Sequence of the second protein:
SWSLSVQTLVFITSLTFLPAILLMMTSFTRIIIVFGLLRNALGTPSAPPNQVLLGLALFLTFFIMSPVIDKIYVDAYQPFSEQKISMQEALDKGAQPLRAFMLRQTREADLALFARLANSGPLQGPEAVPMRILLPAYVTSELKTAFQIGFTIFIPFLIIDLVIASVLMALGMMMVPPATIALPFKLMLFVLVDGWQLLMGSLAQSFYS

Interface contacts:
Residue E118 in the second protein is in contact with residue L5 in the first protein (closest heavy-atom distance 2.3 Å).
Residue T44 in the second protein contacts residue V133 in the first protein (closest heavy-atom distance 3.3 Å).
Residue L40 in the second protein contacts residue L5 in the first protein (closest heavy-atom distance 4.0 Å).
Residue S39 in the second protein is in contact with residue A8 in the first protein (closest heavy-atom distance 4.5 Å).
Residue L40 in the second protein interacts with residue V133 in the first protein (closest heavy-atom distance 4.9 Å).
Residue Q43 in the second protein interacts with residue V133 in the first protein (closest heavy-atom distance 4.3 Å).
Residue F116 in the second protein contacts residue L5 in the first protein (closest heavy-atom distance 4.7 Å).
Residue T44 in the second protein interacts with residue M130 in the first protein (closest heavy-atom distance 4.4 Å).
Residue L45 in the second protein contacts residue V133 in the first protein (closest heavy-atom distance 3.6 Å).
Residue L40 in the second protein is in contact with residue M130 in the first protein (closest heavy-atom distance 3.4 Å).
Residue L40 in the second protein contacts residue D6 in the first protein (closest heavy-atom distance 4.0 Å).
Residue T44 in the second protein contacts residue L134 in the first protein (closest heavy-atom distance 4.6 Å).
Residue I48 in the second protein is in contact with residue L134 in the first protein (closest heavy-atom distance 5.0 Å).
Residue Q43 in the second protein contacts residue L5 in the first protein (closest heavy-atom distance 4.4 Å).

Sequence of the first protein:
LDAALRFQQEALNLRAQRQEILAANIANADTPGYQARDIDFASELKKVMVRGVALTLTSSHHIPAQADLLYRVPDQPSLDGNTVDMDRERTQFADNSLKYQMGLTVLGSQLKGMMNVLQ

These two protein chains interact to form a complex.